The following describes two proteins that form a bound complex.

Sequence of the first protein:
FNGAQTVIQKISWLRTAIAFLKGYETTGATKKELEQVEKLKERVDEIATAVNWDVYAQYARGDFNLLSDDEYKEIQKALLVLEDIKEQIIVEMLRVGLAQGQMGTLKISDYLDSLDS

Sequence of the second protein:
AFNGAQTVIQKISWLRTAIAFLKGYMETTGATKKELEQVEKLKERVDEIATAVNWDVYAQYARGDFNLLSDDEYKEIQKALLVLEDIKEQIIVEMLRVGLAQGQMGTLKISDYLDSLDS

Contacts between the two chains:
Residue Q7 in the second protein is in contact with residue L118 in the first protein (closest heavy-atom distance 3.9 Å).
Residue D57 in the second protein interacts with residue Y114 in the first protein (closest heavy-atom distance 3.9 Å).
Residue G25 in the second protein interacts with residue N55 in the first protein (closest heavy-atom distance 3.6 Å).
Residue Y59 in the second protein is in contact with residue G25 in the first protein (closest heavy-atom distance 3.8 Å).
Residue Q11 in the second protein is in contact with residue S120 in the first protein (closest heavy-atom distance 4.0 Å).
Residue L118 in the second protein is in contact with residue Q7 in the first protein (closest heavy-atom distance 3.6 Å).
Residue S14 in the second protein contacts residue S14 in the first protein (closest heavy-atom distance 3.6 Å).
Residue Y62 in the second protein is in contact with residue Y114 in the first protein (closest heavy-atom distance 3.5 Å).
Residue Y62 in the second protein interacts with residue I111 in the first protein (closest heavy-atom distance 3.4 Å).
Residue Q61 in the second protein contacts residue Y114 in the first protein (closest heavy-atom distance 3.5 Å).
Residue E28 in the second protein is in contact with residue W56 in the first protein (closest heavy-atom distance 4.2 Å).
Residue A6 in the second protein contacts residue Y114 in the first protein (closest heavy-atom distance 3.8 Å).
Residue V58 in the second protein contacts residue L118 in the first protein (closest heavy-atom distance 4.1 Å).
Residue D119 in the second protein is in contact with residue D119 in the first protein (closest heavy-atom distance 3.2 Å).
Residue I111 in the second protein interacts with residue Y62 in the first protein (closest heavy-atom distance 3.5 Å).
Residue V58 in the second protein is in contact with residue T18 in the first protein (closest heavy-atom distance 3.6 Å).
Residue Q11 in the second protein interacts with residue L118 in the first protein (closest heavy-atom distance 2.8 Å).
Residue D119 in the second protein is in contact with residue Q11 in the first protein (closest heavy-atom distance 3.2 Å).
Residue V58 in the second protein contacts residue A21 in the first protein (closest heavy-atom distance 3.9 Å).
Residue Y59 in the second protein contacts residue F22 in the first protein (closest heavy-atom distance 3.5 Å).
Residue V58 in the second protein interacts with residue F22 in the first protein (closest heavy-atom distance 3.8 Å).
Residue N55 in the second protein is in contact with residue K24 in the first protein (closest heavy-atom distance 3.2 Å).
Residue F22 in the second protein contacts residue Y62 in the first protein (closest heavy-atom distance 3.5 Å).
Residue D119 in the second protein is in contact with residue I10 in the first protein (closest heavy-atom distance 3.4 Å).
Residue V58 in the second protein is in contact with residue Y114 in the first protein (closest heavy-atom distance 2.4 Å).
Residue N55 in the second protein contacts residue A21 in the first protein (closest heavy-atom distance 3.4 Å).
Residue R17 in the second protein is in contact with residue R17 in the first protein (closest heavy-atom distance 3.6 Å).
Residue Y62 in the second protein interacts with residue Q105 in the first protein (closest heavy-atom distance 3.0 Å).
Residue K110 in the second protein contacts residue Y62 in the first protein (closest heavy-atom distance 4.0 Å).
Residue Y114 in the second protein is in contact with residue Y62 in the first protein (closest heavy-atom distance 3.6 Å).
Residue Y114 in the second protein interacts with residue D57 in the first protein (closest heavy-atom distance 4.0 Å).
Residue T18 in the second protein is in contact with residue V58 in the first protein (closest heavy-atom distance 3.8 Å).
Residue Q11 in the second protein interacts with residue D119 in the first protein (closest heavy-atom distance 3.3 Å).
Residue Y114 in the second protein interacts with residue V58 in the first protein (closest heavy-atom distance 2.6 Å).
Residue F22 in the second protein is in contact with residue V58 in the first protein (closest heavy-atom distance 3.9 Å).
Residue D66 in the second protein interacts with residue Y114 in the first protein (closest heavy-atom distance 3.5 Å).
Residue Y62 in the second protein contacts residue K110 in the first protein (closest heavy-atom distance 3.9 Å).
Residue A21 in the second protein interacts with residue N55 in the first protein (closest heavy-atom distance 3.3 Å).
Residue S120 in the second protein contacts residue Q11 in the first protein (closest heavy-atom distance 3.6 Å).
Residue L118 in the second protein interacts with residue V58 in the first protein (closest heavy-atom distance 3.8 Å).
Residue L101 in the second protein is in contact with residue Y59 in the first protein (closest heavy-atom distance 3.8 Å).
Residue G25 in the second protein is in contact with residue Y59 in the first protein (closest heavy-atom distance 3.6 Å).
Residue S117 in the second protein interacts with residue Q7 in the first protein (closest heavy-atom distance 4.0 Å).
Residue K24 in the second protein is in contact with residue N55 in the first protein (closest heavy-atom distance 4.0 Å).
Residue I10 in the second protein interacts with residue L118 in the first protein (closest heavy-atom distance 3.6 Å).
Residue Y59 in the second protein contacts residue Y26 in the first protein (closest heavy-atom distance 3.6 Å).
Residue Y62 in the second protein is in contact with residue F22 in the first protein (closest heavy-atom distance 3.5 Å).
Residue T29 in the second protein interacts with residue Y59 in the first protein (closest heavy-atom distance 3.8 Å).
Residue L118 in the second protein is in contact with residue Q11 in the first protein (closest heavy-atom distance 2.8 Å).
Residue Y114 in the second protein contacts residue Q61 in the first protein (closest heavy-atom distance 3.3 Å).
Residue T18 in the second protein contacts residue I10 in the first protein (closest heavy-atom distance 3.7 Å).
Residue Y114 in the second protein is in contact with residue D66 in the first protein (closest heavy-atom distance 3.4 Å).
Residue L118 in the second protein is in contact with residue I10 in the first protein (closest heavy-atom distance 3.4 Å).
Residue Y59 in the second protein is in contact with residue T29 in the first protein (closest heavy-atom distance 3.9 Å).
Residue I10 in the second protein contacts residue T18 in the first protein (closest heavy-atom distance 3.6 Å).
Residue Y26 in the second protein contacts residue Y59 in the first protein (closest heavy-atom distance 3.5 Å).
Residue I10 in the second protein is in contact with residue D119 in the first protein (closest heavy-atom distance 4.2 Å).
Residue L118 in the second protein interacts with residue A6 in the first protein (closest heavy-atom distance 3.9 Å).
Residue Y114 in the second protein contacts residue A6 in the first protein (closest heavy-atom distance 3.5 Å).
Residue F22 in the second protein is in contact with residue Y59 in the first protein (closest heavy-atom distance 3.6 Å).